Residue-level contacts at the interface:
Residue V120 in the second protein interacts with residue S93 in the first protein (closest heavy-atom distance 4.6 Å).
Residue A170 in the second protein is in contact with residue N119 in the first protein (closest heavy-atom distance 3.7 Å).
Residue D72 in the second protein contacts residue I94 in the first protein (closest heavy-atom distance 3.5 Å).
Residue N134 in the second protein is in contact with residue F91 in the first protein (closest heavy-atom distance 4.1 Å).
Residue G169 in the second protein contacts residue R123 in the first protein (closest heavy-atom distance 3.9 Å).
Residue R133 in the second protein is in contact with residue R123 in the first protein (closest heavy-atom distance 3.3 Å).
Residue V120 in the second protein contacts residue I94 in the first protein (closest heavy-atom distance 3.6 Å).
Residue A170 in the second protein is in contact with residue G120 in the first protein (closest heavy-atom distance 4.3 Å).
Residue K71 in the second protein is in contact with residue I94 in the first protein (closest heavy-atom distance 4.1 Å).
Residue N70 in the second protein contacts residue G95 in the first protein (closest heavy-atom distance 4.5 Å).
Residue N70 in the second protein is in contact with residue I94 in the first protein (closest heavy-atom distance 2.9 Å).
Residue D121 in the second protein contacts residue F91 in the first protein (closest heavy-atom distance 3.7 Å).
Residue V120 in the second protein is in contact with residue G92 in the first protein (closest heavy-atom distance 3.7 Å).
Residue G119 in the second protein interacts with residue I94 in the first protein (closest heavy-atom distance 4.8 Å).
Residue N134 in the second protein contacts residue G92 in the first protein (closest heavy-atom distance 4.8 Å).
Residue V120 in the second protein interacts with residue F91 in the first protein (closest heavy-atom distance 3.8 Å).

These two protein chains interact to form a complex.

Sequence of the second protein:
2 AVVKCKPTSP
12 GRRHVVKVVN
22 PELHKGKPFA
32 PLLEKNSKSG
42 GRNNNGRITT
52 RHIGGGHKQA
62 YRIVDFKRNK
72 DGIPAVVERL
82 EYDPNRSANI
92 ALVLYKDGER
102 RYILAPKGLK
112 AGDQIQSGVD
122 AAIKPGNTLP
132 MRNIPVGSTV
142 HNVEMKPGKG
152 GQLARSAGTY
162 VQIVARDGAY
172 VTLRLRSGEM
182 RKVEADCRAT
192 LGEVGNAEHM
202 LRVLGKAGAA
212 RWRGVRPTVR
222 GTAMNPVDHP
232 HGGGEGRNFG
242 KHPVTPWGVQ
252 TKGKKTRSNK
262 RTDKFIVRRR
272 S

Sequence of the first protein:
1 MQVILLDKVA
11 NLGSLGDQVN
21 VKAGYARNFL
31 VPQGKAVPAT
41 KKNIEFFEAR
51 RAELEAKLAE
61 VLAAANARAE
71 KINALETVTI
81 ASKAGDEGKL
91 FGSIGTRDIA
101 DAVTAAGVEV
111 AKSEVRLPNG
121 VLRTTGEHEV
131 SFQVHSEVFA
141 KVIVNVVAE